Interface contacts:
Residue Q55 in protein 1 is in contact with residue L48 in protein 2 (closest heavy-atom distance 3.8 Å).
Residue L67 in protein 1 interacts with residue L34 in protein 2 (closest heavy-atom distance 4.3 Å).
Residue Q66 in protein 1 contacts residue Q41 in protein 2 (closest heavy-atom distance 3.0 Å).
Residue Q74 in protein 1 interacts with residue L30 in protein 2 (closest heavy-atom distance 3.7 Å).
Residue L34 in protein 1 is in contact with residue L67 in protein 2 (closest heavy-atom distance 4.1 Å).
Residue Q41 in protein 1 is in contact with residue H63 in protein 2 (closest heavy-atom distance 2.9 Å).
Residue R45 in protein 1 is in contact with residue L59 in protein 2 (closest heavy-atom distance 4.1 Å).
Residue R45 in protein 1 contacts residue H63 in protein 2 (closest heavy-atom distance 4.2 Å).
Residue A24 in protein 1 is in contact with residue K81 in protein 2 (closest heavy-atom distance 3.9 Å).
Residue E64 in protein 1 is in contact with residue Q41 in protein 2 (closest heavy-atom distance 4.6 Å).
Residue L67 in protein 1 interacts with residue L37 in protein 2 (closest heavy-atom distance 4.3 Å).
Residue H63 in protein 1 contacts residue Q41 in protein 2 (closest heavy-atom distance 3.0 Å).
Residue Q41 in protein 1 contacts residue E64 in protein 2 (closest heavy-atom distance 4.5 Å).
Residue H63 in protein 1 interacts with residue R45 in protein 2 (closest heavy-atom distance 4.3 Å).
Residue Q55 in protein 1 is in contact with residue E51 in protein 2 (closest heavy-atom distance 3.3 Å).
Residue Q66 in protein 1 contacts residue L37 in protein 2 (closest heavy-atom distance 3.2 Å).
Residue L48 in protein 1 is in contact with residue L59 in protein 2 (closest heavy-atom distance 4.2 Å).
Residue M77 in protein 1 interacts with residue R26 in protein 2 (closest heavy-atom distance 3.8 Å).
Residue P23 in protein 1 is in contact with residue M77 in protein 2 (closest heavy-atom distance 4.5 Å).
Residue R26 in protein 1 is in contact with residue M77 in protein 2 (closest heavy-atom distance 3.9 Å).
Residue Q44 in protein 1 contacts residue L59 in protein 2 (closest heavy-atom distance 3.6 Å).
Residue L48 in protein 1 contacts residue Q55 in protein 2 (closest heavy-atom distance 3.7 Å).
Residue M77 in protein 1 interacts with residue P23 in protein 2 (closest heavy-atom distance 4.6 Å).
Residue E27 in protein 1 interacts with residue M77 in protein 2 (closest heavy-atom distance 3.3 Å).
Residue I49 in protein 1 interacts with residue F52 in protein 2 (closest heavy-atom distance 4.0 Å).
Residue L48 in protein 1 is in contact with residue H56 in protein 2 (closest heavy-atom distance 3.7 Å).
Residue L30 in protein 1 is in contact with residue H70 in protein 2 (closest heavy-atom distance 3.6 Å).
Residue H56 in protein 1 contacts residue L48 in protein 2 (closest heavy-atom distance 4.0 Å).
Residue Q66 in protein 1 is in contact with residue K40 in protein 2 (closest heavy-atom distance 4.2 Å).
Residue L67 in protein 1 contacts residue Q41 in protein 2 (closest heavy-atom distance 4.2 Å).
Residue K40 in protein 1 is in contact with residue Q66 in protein 2 (closest heavy-atom distance 4.2 Å).
Residue E51 in protein 1 interacts with residue Q55 in protein 2 (closest heavy-atom distance 3.3 Å).
Residue L37 in protein 1 contacts residue L67 in protein 2 (closest heavy-atom distance 4.1 Å).
Residue Q41 in protein 1 interacts with residue L67 in protein 2 (closest heavy-atom distance 4.2 Å).
Residue F52 in protein 1 interacts with residue F52 in protein 2 (closest heavy-atom distance 3.5 Å).
Residue F52 in protein 1 interacts with residue I49 in protein 2 (closest heavy-atom distance 3.9 Å).
Residue L48 in protein 1 interacts with residue F52 in protein 2 (closest heavy-atom distance 3.8 Å).
Residue K81 in protein 1 is in contact with residue A24 in protein 2 (closest heavy-atom distance 3.8 Å).
Residue H70 in protein 1 is in contact with residue L30 in protein 2 (closest heavy-atom distance 3.6 Å).
Residue M77 in protein 1 interacts with residue L30 in protein 2 (closest heavy-atom distance 3.6 Å).
Residue H70 in protein 1 interacts with residue L34 in protein 2 (closest heavy-atom distance 3.0 Å).
Residue L34 in protein 1 interacts with residue H70 in protein 2 (closest heavy-atom distance 3.0 Å).
Residue Q44 in protein 1 is in contact with residue H63 in protein 2 (closest heavy-atom distance 3.3 Å).
Residue F52 in protein 1 is in contact with residue L48 in protein 2 (closest heavy-atom distance 3.8 Å).
Residue L59 in protein 1 contacts residue R45 in protein 2 (closest heavy-atom distance 4.1 Å).
Residue L37 in protein 1 contacts residue Q66 in protein 2 (closest heavy-atom distance 3.2 Å).
Residue L30 in protein 1 contacts residue Q73 in protein 2 (closest heavy-atom distance 4.0 Å).
Residue L59 in protein 1 contacts residue Q44 in protein 2 (closest heavy-atom distance 3.8 Å).
Residue M77 in protein 1 is in contact with residue E27 in protein 2 (closest heavy-atom distance 3.5 Å).
Residue L59 in protein 1 contacts residue L48 in protein 2 (closest heavy-atom distance 4.2 Å).
Residue E27 in protein 1 interacts with residue K81 in protein 2 (closest heavy-atom distance 3.4 Å).
Residue Q41 in protein 1 is in contact with residue Q66 in protein 2 (closest heavy-atom distance 3.3 Å).
Residue L30 in protein 1 interacts with residue Q74 in protein 2 (closest heavy-atom distance 3.5 Å).
Residue Q55 in protein 1 is in contact with residue Q55 in protein 2 (closest heavy-atom distance 3.7 Å).
Residue K81 in protein 1 is in contact with residue E27 in protein 2 (closest heavy-atom distance 4.0 Å).
Residue P23 in protein 1 interacts with residue K81 in protein 2 (closest heavy-atom distance 3.1 Å).
Residue H63 in protein 1 interacts with residue Q44 in protein 2 (closest heavy-atom distance 3.2 Å).
Residue Q73 in protein 1 is in contact with residue L30 in protein 2 (closest heavy-atom distance 4.0 Å).
Residue L30 in protein 1 contacts residue M77 in protein 2 (closest heavy-atom distance 3.5 Å).
Residue K81 in protein 1 is in contact with residue P23 in protein 2 (closest heavy-atom distance 3.1 Å).

Sequence of protein 2:
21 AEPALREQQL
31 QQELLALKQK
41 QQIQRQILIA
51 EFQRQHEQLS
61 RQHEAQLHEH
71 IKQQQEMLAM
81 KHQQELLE

This data describes a binding interaction between two proteins.

Sequence of protein 1:
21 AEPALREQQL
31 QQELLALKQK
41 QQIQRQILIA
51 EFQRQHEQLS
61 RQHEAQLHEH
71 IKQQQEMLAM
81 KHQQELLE